Sequence of chain A:
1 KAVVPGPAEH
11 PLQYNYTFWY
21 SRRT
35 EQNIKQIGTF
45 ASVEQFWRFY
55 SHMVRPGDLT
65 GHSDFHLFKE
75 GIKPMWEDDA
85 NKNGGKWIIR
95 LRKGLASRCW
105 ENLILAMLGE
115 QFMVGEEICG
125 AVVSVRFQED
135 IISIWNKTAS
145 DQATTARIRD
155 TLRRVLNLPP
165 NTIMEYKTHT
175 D

These two protein chains interact to form a complex.

Sequence of chain B:
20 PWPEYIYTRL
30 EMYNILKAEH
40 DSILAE

Contacts between the two chains:
Residue L12 in chain A interacts with residue Y26 in chain B (closest heavy-atom distance 4.4 Å).
Residue E114 in chain A interacts with residue Y24 in chain B (closest heavy-atom distance 3.4 Å).
Residue L12 in chain A interacts with residue Y24 in chain B (closest heavy-atom distance 3.9 Å).
Residue H10 in chain A contacts residue I34 in chain B (closest heavy-atom distance 3.5 Å).
Residue M117 in chain A interacts with residue W21 in chain B (closest heavy-atom distance 4.5 Å).
Residue G113 in chain A interacts with residue M31 in chain B (closest heavy-atom distance 4.8 Å).
Residue W51 in chain A is in contact with residue L35 in chain B (closest heavy-atom distance 3.6 Å).
Residue Q115 in chain A is in contact with residue Y26 in chain B (closest heavy-atom distance 3.0 Å).
Residue L109 in chain A interacts with residue Y26 in chain B (closest heavy-atom distance 4.8 Å).
Residue Q13 in chain A is in contact with residue E23 in chain B (closest heavy-atom distance 3.1 Å).
Residue P11 in chain A contacts residue Y26 in chain B (closest heavy-atom distance 2.6 Å).
Residue H10 in chain A interacts with residue Y26 in chain B (closest heavy-atom distance 3.4 Å).
Residue M117 in chain A interacts with residue I25 in chain B (closest heavy-atom distance 3.9 Å).
Residue E114 in chain A contacts residue Y26 in chain B (closest heavy-atom distance 5.0 Å).
Residue W51 in chain A interacts with residue Y32 in chain B (closest heavy-atom distance 3.7 Å).
Residue Q13 in chain A interacts with residue Y24 in chain B (closest heavy-atom distance 3.2 Å).
Residue L112 in chain A contacts residue Y26 in chain B (closest heavy-atom distance 4.7 Å).
Residue V47 in chain A interacts with residue I34 in chain B (closest heavy-atom distance 3.6 Å).
Residue E48 in chain A is in contact with residue I34 in chain B (closest heavy-atom distance 3.6 Å).
Residue R52 in chain A is in contact with residue E38 in chain B (closest heavy-atom distance 2.4 Å).
Residue V159 in chain A is in contact with residue R28 in chain B (closest heavy-atom distance 3.0 Å).
Residue N106 in chain A interacts with residue R28 in chain B (closest heavy-atom distance 3.6 Å).
Residue L112 in chain A is in contact with residue Y24 in chain B (closest heavy-atom distance 4.7 Å).
Residue E48 in chain A interacts with residue E38 in chain B (closest heavy-atom distance 3.8 Å).
Residue V47 in chain A is in contact with residue M31 in chain B (closest heavy-atom distance 3.9 Å).
Residue M117 in chain A contacts residue P22 in chain B (closest heavy-atom distance 3.8 Å).
Residue L109 in chain A interacts with residue Y32 in chain B (closest heavy-atom distance 3.5 Å).
Residue G113 in chain A is in contact with residue Y24 in chain B (closest heavy-atom distance 4.3 Å).
Residue F50 in chain A interacts with residue M31 in chain B (closest heavy-atom distance 4.3 Å).
Residue G113 in chain A contacts residue Y26 in chain B (closest heavy-atom distance 3.0 Å).
Residue Q13 in chain A contacts residue P22 in chain B (closest heavy-atom distance 3.5 Å).
Residue L112 in chain A is in contact with residue M31 in chain B (closest heavy-atom distance 4.0 Å).
Residue N106 in chain A is in contact with residue Y32 in chain B (closest heavy-atom distance 4.4 Å).
Residue Q115 in chain A contacts residue T27 in chain B (closest heavy-atom distance 3.8 Å).
Residue E105 in chain A is in contact with residue Y32 in chain B (closest heavy-atom distance 2.5 Å).
Residue L109 in chain A interacts with residue M31 in chain B (closest heavy-atom distance 3.6 Å).
Residue E114 in chain A interacts with residue P22 in chain B (closest heavy-atom distance 3.9 Å).
Residue L109 in chain A interacts with residue R28 in chain B (closest heavy-atom distance 4.2 Å).
Residue W51 in chain A interacts with residue M31 in chain B (closest heavy-atom distance 3.0 Å).
Residue W51 in chain A contacts residue I34 in chain B (closest heavy-atom distance 4.5 Å).
Residue V47 in chain A is in contact with residue Y26 in chain B (closest heavy-atom distance 3.9 Å).
Residue G113 in chain A is in contact with residue I25 in chain B (closest heavy-atom distance 3.4 Å).
Residue Q115 in chain A contacts residue I25 in chain B (closest heavy-atom distance 3.7 Å).
Residue P11 in chain A interacts with residue Y24 in chain B (closest heavy-atom distance 3.5 Å).
Residue E114 in chain A is in contact with residue I25 in chain B (closest heavy-atom distance 4.2 Å).